The following describes two proteins that form a bound complex.

Sequence of the first protein:
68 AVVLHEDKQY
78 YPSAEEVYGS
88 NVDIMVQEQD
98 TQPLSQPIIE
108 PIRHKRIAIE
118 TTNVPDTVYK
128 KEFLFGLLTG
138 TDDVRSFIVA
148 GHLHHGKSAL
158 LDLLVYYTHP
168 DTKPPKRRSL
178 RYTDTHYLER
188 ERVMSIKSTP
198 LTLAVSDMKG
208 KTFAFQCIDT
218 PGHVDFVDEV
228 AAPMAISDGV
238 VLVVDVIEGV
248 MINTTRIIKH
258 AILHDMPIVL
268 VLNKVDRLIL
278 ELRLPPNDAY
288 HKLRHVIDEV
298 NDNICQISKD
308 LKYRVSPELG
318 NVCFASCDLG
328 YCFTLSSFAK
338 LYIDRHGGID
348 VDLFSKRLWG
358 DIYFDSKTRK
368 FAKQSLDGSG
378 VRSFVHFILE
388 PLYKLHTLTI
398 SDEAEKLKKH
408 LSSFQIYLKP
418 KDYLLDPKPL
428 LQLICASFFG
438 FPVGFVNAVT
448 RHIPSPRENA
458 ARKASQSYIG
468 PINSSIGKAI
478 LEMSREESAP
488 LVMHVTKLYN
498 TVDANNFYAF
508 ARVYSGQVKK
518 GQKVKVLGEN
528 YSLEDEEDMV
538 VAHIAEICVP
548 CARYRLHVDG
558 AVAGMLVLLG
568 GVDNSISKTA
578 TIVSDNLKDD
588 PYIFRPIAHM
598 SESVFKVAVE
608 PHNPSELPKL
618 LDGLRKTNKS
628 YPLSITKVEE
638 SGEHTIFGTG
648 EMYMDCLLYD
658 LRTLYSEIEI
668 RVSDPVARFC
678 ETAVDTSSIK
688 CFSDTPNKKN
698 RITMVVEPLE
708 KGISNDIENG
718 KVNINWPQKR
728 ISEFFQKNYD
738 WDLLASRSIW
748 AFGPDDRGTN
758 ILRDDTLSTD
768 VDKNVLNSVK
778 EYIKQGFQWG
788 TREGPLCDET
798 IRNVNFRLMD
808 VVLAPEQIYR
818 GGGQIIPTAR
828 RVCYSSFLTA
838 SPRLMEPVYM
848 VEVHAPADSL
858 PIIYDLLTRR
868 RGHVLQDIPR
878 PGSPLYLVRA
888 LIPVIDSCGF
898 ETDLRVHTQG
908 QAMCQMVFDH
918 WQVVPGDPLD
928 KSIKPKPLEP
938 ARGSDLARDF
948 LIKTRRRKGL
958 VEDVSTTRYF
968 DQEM

Contacts between the two chains:
Residue Y319 in the second protein is in contact with residue R953 in the first protein (closest heavy-atom distance 3.1 Å).
Residue F335 in the second protein interacts with residue E648 in the first protein (closest heavy-atom distance 3.4 Å).
Residue S355 in the second protein contacts residue R274 in the first protein (closest heavy-atom distance 3.1 Å).
Residue I405 in the second protein interacts with residue R366 in the first protein (closest heavy-atom distance 2.9 Å).
Residue I416 in the second protein is in contact with residue T394 in the first protein (closest heavy-atom distance 3.2 Å).
Residue T384 in the second protein contacts residue D299 in the first protein (closest heavy-atom distance 2.8 Å).
Residue Y337 in the second protein is in contact with residue Y656 in the first protein (closest heavy-atom distance 3.3 Å).
Residue H325 in the second protein is in contact with residue D893 in the first protein (closest heavy-atom distance 3.3 Å).
Residue F403 in the second protein is in contact with residue R354 in the first protein (closest heavy-atom distance 3.2 Å).
Residue F411 in the second protein contacts residue K391 in the first protein (closest heavy-atom distance 2.5 Å).
Residue E404 in the second protein contacts residue R366 in the first protein (closest heavy-atom distance 3.3 Å).
Residue L348 in the second protein contacts residue E188 in the first protein (closest heavy-atom distance 3.2 Å).
Residue N816 in the second protein contacts residue Y77 in the first protein (closest heavy-atom distance 2.8 Å).
Residue P401 in the second protein interacts with residue K367 in the first protein (closest heavy-atom distance 3.3 Å).
Residue A368 in the second protein is in contact with residue R280 in the first protein (closest heavy-atom distance 3.1 Å).
Residue R1188 in the second protein is in contact with residue L71 in the first protein (closest heavy-atom distance 3.2 Å).
Residue H352 in the second protein is in contact with residue M910 in the first protein (closest heavy-atom distance 3.2 Å).
Residue I405 in the second protein interacts with residue F368 in the first protein (closest heavy-atom distance 3.3 Å).
Residue Y339 in the second protein contacts residue G896 in the first protein (closest heavy-atom distance 3.1 Å).
Residue R1188 in the second protein contacts residue D74 in the first protein (closest heavy-atom distance 3.3 Å).
Residue R324 in the second protein contacts residue D893 in the first protein (closest heavy-atom distance 2.9 Å).
Residue R324 in the second protein contacts residue R868 in the first protein (closest heavy-atom distance 2.9 Å).
Residue K1010 in the second protein is in contact with residue E73 in the first protein (closest heavy-atom distance 3.3 Å).
Residue Y275 in the second protein is in contact with residue R902 in the first protein (closest heavy-atom distance 3.2 Å).
Residue I323 in the second protein contacts residue L935 in the first protein (closest heavy-atom distance 3.3 Å).
Residue H386 in the second protein is in contact with residue K306 in the first protein (closest heavy-atom distance 3.3 Å).
Residue A396 in the second protein interacts with residue R354 in the first protein (closest heavy-atom distance 3.2 Å).
Residue N376 in the second protein is in contact with residue S880 in the first protein (closest heavy-atom distance 3.1 Å).
Residue R342 in the second protein is in contact with residue E666 in the first protein (closest heavy-atom distance 3.1 Å).
Residue F315 in the second protein interacts with residue R668 in the first protein (closest heavy-atom distance 3.0 Å).
Residue D394 in the second protein contacts residue K370 in the first protein (closest heavy-atom distance 3.1 Å).
Residue N272 in the second protein interacts with residue G907 in the first protein (closest heavy-atom distance 3.2 Å).
Residue F403 in the second protein is in contact with residue L350 in the first protein (closest heavy-atom distance 3.3 Å).
Residue Y339 in the second protein contacts residue C895 in the first protein (closest heavy-atom distance 3.1 Å).
Residue T421 in the second protein contacts residue S398 in the first protein (closest heavy-atom distance 2.8 Å).
Residue L383 in the second protein contacts residue D299 in the first protein (closest heavy-atom distance 3.1 Å).
Residue L383 in the second protein is in contact with residue E296 in the first protein (closest heavy-atom distance 3.2 Å).
Residue Y319 in the second protein is in contact with residue K950 in the first protein (closest heavy-atom distance 3.0 Å).
Residue V359 in the second protein is in contact with residue R280 in the first protein (closest heavy-atom distance 2.7 Å).
Residue Y331 in the second protein contacts residue C895 in the first protein (closest heavy-atom distance 3.1 Å).
Residue L348 in the second protein contacts residue R189 in the first protein (closest heavy-atom distance 3.2 Å).
Residue D400 in the second protein is in contact with residue R354 in the first protein (closest heavy-atom distance 2.9 Å).
Residue D415 in the second protein is in contact with residue K391 in the first protein (closest heavy-atom distance 3.1 Å).
Residue F335 in the second protein is in contact with residue D652 in the first protein (closest heavy-atom distance 3.0 Å).
Residue N356 in the second protein is in contact with residue E278 in the first protein (closest heavy-atom distance 2.8 Å).
Residue V357 in the second protein interacts with residue E278 in the first protein (closest heavy-atom distance 2.9 Å).
Residue K436 in the second protein interacts with residue D423 in the first protein (closest heavy-atom distance 2.5 Å).
Residue E350 in the second protein contacts residue R175 in the first protein (closest heavy-atom distance 3.2 Å).
Residue F358 in the second protein interacts with residue E278 in the first protein (closest heavy-atom distance 3.3 Å).
Residue Y331 in the second protein is in contact with residue D900 in the first protein (closest heavy-atom distance 3.0 Å).
Residue Y351 in the second protein is in contact with residue M191 in the first protein (closest heavy-atom distance 3.3 Å).
Residue P409 in the second protein interacts with residue H383 in the first protein (closest heavy-atom distance 3.3 Å).
Residue N376 in the second protein interacts with residue R877 in the first protein (closest heavy-atom distance 2.6 Å).
Residue N376 in the second protein is in contact with residue P876 in the first protein (closest heavy-atom distance 3.2 Å).
Residue E1229 in the second protein contacts residue K933 in the first protein (closest heavy-atom distance 3.2 Å).
Residue Y337 in the second protein interacts with residue R659 in the first protein (closest heavy-atom distance 2.5 Å).
Residue H386 in the second protein interacts with residue C302 in the first protein (closest heavy-atom distance 3.2 Å).
Residue F407 in the second protein contacts residue F351 in the first protein (closest heavy-atom distance 3.3 Å).
Residue F410 in the second protein contacts residue F411 in the first protein (closest heavy-atom distance 3.3 Å).
Residue E414 in the second protein interacts with residue H407 in the first protein (closest heavy-atom distance 3.0 Å).

Sequence of the second protein:
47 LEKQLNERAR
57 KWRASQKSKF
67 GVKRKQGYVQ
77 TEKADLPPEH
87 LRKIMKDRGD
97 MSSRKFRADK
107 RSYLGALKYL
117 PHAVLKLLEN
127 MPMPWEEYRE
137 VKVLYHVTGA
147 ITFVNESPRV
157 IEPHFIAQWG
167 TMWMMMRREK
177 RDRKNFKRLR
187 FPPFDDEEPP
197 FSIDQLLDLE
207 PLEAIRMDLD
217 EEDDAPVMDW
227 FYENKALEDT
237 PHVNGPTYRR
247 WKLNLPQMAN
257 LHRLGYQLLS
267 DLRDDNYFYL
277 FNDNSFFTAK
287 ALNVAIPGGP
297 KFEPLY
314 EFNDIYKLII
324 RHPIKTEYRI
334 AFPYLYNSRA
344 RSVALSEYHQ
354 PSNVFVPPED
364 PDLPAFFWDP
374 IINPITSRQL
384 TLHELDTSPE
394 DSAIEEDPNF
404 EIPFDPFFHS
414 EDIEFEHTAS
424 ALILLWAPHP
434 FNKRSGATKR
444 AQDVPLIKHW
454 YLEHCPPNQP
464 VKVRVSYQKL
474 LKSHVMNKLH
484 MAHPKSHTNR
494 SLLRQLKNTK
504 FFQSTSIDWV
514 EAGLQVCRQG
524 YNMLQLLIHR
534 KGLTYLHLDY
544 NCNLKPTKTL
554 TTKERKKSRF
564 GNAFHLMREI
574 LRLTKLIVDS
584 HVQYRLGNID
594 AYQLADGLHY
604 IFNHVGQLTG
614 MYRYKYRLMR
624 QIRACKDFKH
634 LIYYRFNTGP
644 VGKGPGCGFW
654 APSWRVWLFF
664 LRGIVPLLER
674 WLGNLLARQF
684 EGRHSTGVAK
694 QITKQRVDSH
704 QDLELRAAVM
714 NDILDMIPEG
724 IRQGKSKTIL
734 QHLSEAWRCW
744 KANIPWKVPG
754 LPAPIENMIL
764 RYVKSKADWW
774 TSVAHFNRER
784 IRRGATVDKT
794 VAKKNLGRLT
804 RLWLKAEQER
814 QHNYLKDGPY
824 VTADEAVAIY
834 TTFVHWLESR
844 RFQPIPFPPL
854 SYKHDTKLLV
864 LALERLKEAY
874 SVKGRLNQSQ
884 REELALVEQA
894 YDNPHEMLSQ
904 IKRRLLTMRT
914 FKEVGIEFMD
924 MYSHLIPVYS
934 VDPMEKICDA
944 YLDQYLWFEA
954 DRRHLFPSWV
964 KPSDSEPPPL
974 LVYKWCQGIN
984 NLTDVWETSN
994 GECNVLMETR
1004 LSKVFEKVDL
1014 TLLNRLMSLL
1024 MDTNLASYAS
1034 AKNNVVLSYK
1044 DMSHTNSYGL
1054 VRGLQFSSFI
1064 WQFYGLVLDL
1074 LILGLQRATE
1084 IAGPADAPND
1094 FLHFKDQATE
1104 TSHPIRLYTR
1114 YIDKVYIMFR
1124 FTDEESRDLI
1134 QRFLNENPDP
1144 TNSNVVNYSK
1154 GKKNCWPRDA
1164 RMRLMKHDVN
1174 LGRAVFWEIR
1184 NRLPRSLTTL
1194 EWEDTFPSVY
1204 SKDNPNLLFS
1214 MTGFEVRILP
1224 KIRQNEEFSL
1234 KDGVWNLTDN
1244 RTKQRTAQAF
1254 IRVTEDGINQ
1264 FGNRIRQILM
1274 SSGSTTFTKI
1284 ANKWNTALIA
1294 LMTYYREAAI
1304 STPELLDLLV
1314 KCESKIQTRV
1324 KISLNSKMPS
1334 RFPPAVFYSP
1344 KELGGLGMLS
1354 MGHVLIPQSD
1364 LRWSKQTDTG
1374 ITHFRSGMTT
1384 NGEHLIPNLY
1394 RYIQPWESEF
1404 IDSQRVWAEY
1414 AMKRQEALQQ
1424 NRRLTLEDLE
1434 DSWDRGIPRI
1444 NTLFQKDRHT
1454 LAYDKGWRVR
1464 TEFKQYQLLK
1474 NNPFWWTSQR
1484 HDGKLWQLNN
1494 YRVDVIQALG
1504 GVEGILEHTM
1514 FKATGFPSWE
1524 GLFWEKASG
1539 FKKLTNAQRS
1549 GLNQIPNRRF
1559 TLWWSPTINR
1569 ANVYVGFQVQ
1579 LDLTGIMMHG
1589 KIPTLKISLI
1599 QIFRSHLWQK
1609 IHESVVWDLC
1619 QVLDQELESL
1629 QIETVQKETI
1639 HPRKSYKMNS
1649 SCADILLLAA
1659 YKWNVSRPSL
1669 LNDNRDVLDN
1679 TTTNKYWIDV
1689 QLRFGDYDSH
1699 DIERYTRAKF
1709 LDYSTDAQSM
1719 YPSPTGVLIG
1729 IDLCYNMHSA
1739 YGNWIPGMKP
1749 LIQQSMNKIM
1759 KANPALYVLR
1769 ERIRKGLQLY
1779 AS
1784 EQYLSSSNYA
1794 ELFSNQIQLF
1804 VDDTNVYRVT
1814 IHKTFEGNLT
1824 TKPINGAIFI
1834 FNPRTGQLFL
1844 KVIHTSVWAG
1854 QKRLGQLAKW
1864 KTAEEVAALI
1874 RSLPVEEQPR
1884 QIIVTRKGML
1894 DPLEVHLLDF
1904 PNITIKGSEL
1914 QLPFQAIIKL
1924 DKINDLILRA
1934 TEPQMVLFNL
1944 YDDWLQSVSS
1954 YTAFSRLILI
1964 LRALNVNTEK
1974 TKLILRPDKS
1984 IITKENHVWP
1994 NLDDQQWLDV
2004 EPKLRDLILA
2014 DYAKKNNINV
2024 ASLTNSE